Interface contacts:
Residue R39 in the first protein is in contact with residue V29 in the second protein (closest heavy-atom distance 3.6 Å).
Residue F26 in the first protein is in contact with residue V42 in the second protein (closest heavy-atom distance 3.3 Å).
Residue V32 in the first protein contacts residue L92 in the second protein (closest heavy-atom distance 3.6 Å).
Residue E27 in the first protein is in contact with residue I44 in the second protein (closest heavy-atom distance 3.8 Å).
Residue E46 in the first protein is in contact with residue P23 in the second protein (closest heavy-atom distance 2.8 Å).
Residue I44 in the first protein contacts residue S24 in the second protein (closest heavy-atom distance 3.8 Å).
Residue W38 in the first protein is in contact with residue V31 in the second protein (closest heavy-atom distance 3.2 Å).
Residue I44 in the first protein contacts residue R25 in the second protein (closest heavy-atom distance 3.0 Å).
Residue K93 in the first protein interacts with residue W89 in the second protein (closest heavy-atom distance 3.4 Å).
Residue A84 in the first protein contacts residue E27 in the second protein (closest heavy-atom distance 2.9 Å).
Residue V90 in the first protein contacts residue V32 in the second protein (closest heavy-atom distance 3.1 Å).
Residue R25 in the first protein is in contact with residue I44 in the second protein (closest heavy-atom distance 2.6 Å).
Residue K93 in the first protein interacts with residue V35 in the second protein (closest heavy-atom distance 3.6 Å).
Residue L92 in the first protein is in contact with residue Q33 in the second protein (closest heavy-atom distance 3.7 Å).
Residue V42 in the first protein contacts residue E27 in the second protein (closest heavy-atom distance 3.3 Å).
Residue V32 in the first protein contacts residue V90 in the second protein (closest heavy-atom distance 3.1 Å).
Residue R30 in the first protein contacts residue W89 in the second protein (closest heavy-atom distance 3.7 Å).
Residue R30 in the first protein is in contact with residue W38 in the second protein (closest heavy-atom distance 2.9 Å).
Residue V42 in the first protein interacts with residue F26 in the second protein (closest heavy-atom distance 3.0 Å).
Residue G87 in the first protein interacts with residue E27 in the second protein (closest heavy-atom distance 3.3 Å).
Residue Q33 in the first protein is in contact with residue T69 in the second protein (closest heavy-atom distance 3.6 Å).
Residue E27 in the first protein contacts residue V40 in the second protein (closest heavy-atom distance 3.1 Å).
Residue V29 in the first protein is in contact with residue V80 in the second protein (closest heavy-atom distance 3.9 Å).
Residue R25 in the first protein contacts residue K43 in the second protein (closest heavy-atom distance 3.7 Å).
Residue W38 in the first protein interacts with residue R30 in the second protein (closest heavy-atom distance 3.5 Å).
Residue I44 in the first protein interacts with residue E27 in the second protein (closest heavy-atom distance 3.9 Å).
Residue V40 in the first protein is in contact with residue D28 in the second protein (closest heavy-atom distance 3.4 Å).
Residue P23 in the first protein contacts residue E46 in the second protein (closest heavy-atom distance 2.7 Å).
Residue E46 in the first protein contacts residue V22 in the second protein (closest heavy-atom distance 3.8 Å).
Residue Q33 in the first protein contacts residue K93 in the second protein (closest heavy-atom distance 3.7 Å).
Residue R25 in the first protein interacts with residue E46 in the second protein (closest heavy-atom distance 2.5 Å).
Residue V32 in the first protein is in contact with residue D91 in the second protein (closest heavy-atom distance 3.1 Å).
Residue W89 in the first protein is in contact with residue R30 in the second protein (closest heavy-atom distance 3.6 Å).
Residue L92 in the first protein interacts with residue V32 in the second protein (closest heavy-atom distance 3.2 Å).
Residue V90 in the first protein interacts with residue R30 in the second protein (closest heavy-atom distance 3.3 Å).
Residue E27 in the first protein contacts residue V42 in the second protein (closest heavy-atom distance 3.2 Å).
Residue W38 in the first protein interacts with residue V29 in the second protein (closest heavy-atom distance 3.6 Å).
Residue S24 in the first protein is in contact with residue A45 in the second protein (closest heavy-atom distance 3.5 Å).
Residue K93 in the first protein contacts residue V34 in the second protein (closest heavy-atom distance 3.1 Å).
Residue D28 in the first protein is in contact with residue R39 in the second protein (closest heavy-atom distance 3.6 Å).
Residue V35 in the first protein contacts residue E94 in the second protein (closest heavy-atom distance 3.6 Å).
Residue R30 in the first protein interacts with residue V90 in the second protein (closest heavy-atom distance 3.5 Å).
Residue Q100 in the first protein contacts residue D28 in the second protein (closest heavy-atom distance 3.6 Å).
Residue A45 in the first protein contacts residue S24 in the second protein (closest heavy-atom distance 3.4 Å).
Residue E46 in the first protein is in contact with residue R25 in the second protein (closest heavy-atom distance 3.7 Å).
Residue E27 in the first protein is in contact with residue S41 in the second protein (closest heavy-atom distance 3.8 Å).
Residue S24 in the first protein contacts residue I44 in the second protein (closest heavy-atom distance 3.2 Å).
Residue V34 in the first protein contacts residue K93 in the second protein (closest heavy-atom distance 3.2 Å).
Residue V40 in the first protein interacts with residue E27 in the second protein (closest heavy-atom distance 3.6 Å).
Residue Q33 in the first protein interacts with residue L92 in the second protein (closest heavy-atom distance 3.0 Å).
Residue V34 in the first protein contacts residue E94 in the second protein (closest heavy-atom distance 2.4 Å).
Residue R39 in the first protein contacts residue D28 in the second protein (closest heavy-atom distance 2.8 Å).
Residue V40 in the first protein is in contact with residue V29 in the second protein (closest heavy-atom distance 3.2 Å).
Residue V31 in the first protein interacts with residue W38 in the second protein (closest heavy-atom distance 3.6 Å).
Residue V29 in the first protein contacts residue R39 in the second protein (closest heavy-atom distance 3.4 Å).
Residue D91 in the first protein contacts residue V32 in the second protein (closest heavy-atom distance 3.6 Å).
Residue D28 in the first protein contacts residue V40 in the second protein (closest heavy-atom distance 3.7 Å).
Residue V29 in the first protein contacts residue V40 in the second protein (closest heavy-atom distance 3.0 Å).
Residue G88 in the first protein interacts with residue V29 in the second protein (closest heavy-atom distance 3.2 Å).
Residue E68 in the first protein contacts residue Q33 in the second protein (closest heavy-atom distance 3.0 Å).

The following describes two proteins that form a bound complex.

Sequence of the second protein:
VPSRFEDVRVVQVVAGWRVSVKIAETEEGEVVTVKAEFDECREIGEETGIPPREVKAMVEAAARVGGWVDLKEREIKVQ

Sequence of the first protein:
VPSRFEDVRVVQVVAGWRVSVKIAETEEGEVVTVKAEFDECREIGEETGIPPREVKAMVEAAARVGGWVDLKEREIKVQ